Sequence of chain B:
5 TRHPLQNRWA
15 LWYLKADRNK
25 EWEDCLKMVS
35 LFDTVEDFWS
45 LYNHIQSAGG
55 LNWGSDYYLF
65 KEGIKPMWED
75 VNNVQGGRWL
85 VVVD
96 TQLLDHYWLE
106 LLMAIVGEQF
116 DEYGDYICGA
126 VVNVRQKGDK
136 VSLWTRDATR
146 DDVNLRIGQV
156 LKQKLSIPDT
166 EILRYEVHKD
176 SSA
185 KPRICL

Sequence of chain A:
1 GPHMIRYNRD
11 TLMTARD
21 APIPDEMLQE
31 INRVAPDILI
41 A

Residue-level contacts at the interface:
Residue S34 in chain B contacts residue M27 in chain A (closest heavy-atom distance 4.0 Å).
Residue Q114 in chain B is in contact with residue N8 in chain A (closest heavy-atom distance 3.7 Å).
Residue Q10 in chain B interacts with residue I5 in chain A (closest heavy-atom distance 2.9 Å).
Residue Q10 in chain B is in contact with residue M4 in chain A (closest heavy-atom distance 3.4 Å).
Residue W43 in chain B is in contact with residue R16 in chain A (closest heavy-atom distance 3.4 Å).
Residue V39 in chain B is in contact with residue A15 in chain A (closest heavy-atom distance 3.9 Å).
Residue Q50 in chain B interacts with residue I40 in chain A (closest heavy-atom distance 3.8 Å).
Residue L9 in chain B interacts with residue Y7 in chain A (closest heavy-atom distance 4.1 Å).
Residue Y17 in chain B contacts residue I38 in chain A (closest heavy-atom distance 3.6 Å).
Residue E113 in chain B contacts residue I5 in chain A (closest heavy-atom distance 3.5 Å).
Residue H48 in chain B interacts with residue I38 in chain A (closest heavy-atom distance 3.9 Å).
Residue Y46 in chain B contacts residue R16 in chain A (closest heavy-atom distance 3.8 Å).
Residue D116 in chain B interacts with residue R6 in chain A (closest heavy-atom distance 3.0 Å).
Residue S34 in chain B interacts with residue E30 in chain A (closest heavy-atom distance 3.0 Å).
Residue P8 in chain B contacts residue I5 in chain A (closest heavy-atom distance 3.6 Å).
Residue Q50 in chain B interacts with residue I38 in chain A (closest heavy-atom distance 2.8 Å).
Residue V33 in chain B is in contact with residue E30 in chain A (closest heavy-atom distance 3.5 Å).
Residue Q114 in chain B contacts residue Y7 in chain A (closest heavy-atom distance 3.2 Å).
Residue Y17 in chain B contacts residue D37 in chain A (closest heavy-atom distance 2.6 Å).
Residue Q114 in chain B contacts residue R6 in chain A (closest heavy-atom distance 4.0 Å).
Residue V39 in chain B contacts residue L12 in chain A (closest heavy-atom distance 3.7 Å).
Residue M108 in chain B interacts with residue L12 in chain A (closest heavy-atom distance 3.6 Å).
Residue M108 in chain B contacts residue M13 in chain A (closest heavy-atom distance 4.0 Å).
Residue Y17 in chain B interacts with residue A35 in chain A (closest heavy-atom distance 3.7 Å).
Residue E105 in chain B contacts residue R9 in chain A (closest heavy-atom distance 2.8 Å).
Residue S44 in chain B contacts residue I23 in chain A (closest heavy-atom distance 3.4 Å).
Residue V33 in chain B contacts residue V34 in chain A (closest heavy-atom distance 3.7 Å).
Residue G112 in chain B contacts residue Y7 in chain A (closest heavy-atom distance 3.0 Å).
Residue M32 in chain B contacts residue V34 in chain A (closest heavy-atom distance 3.8 Å).
Residue V33 in chain B is in contact with residue I31 in chain A (closest heavy-atom distance 3.8 Å).
Residue H48 in chain B is in contact with residue L39 in chain A (closest heavy-atom distance 3.7 Å).
Residue M108 in chain B contacts residue R9 in chain A (closest heavy-atom distance 3.9 Å).
Residue H7 in chain B interacts with residue Y7 in chain A (closest heavy-atom distance 3.3 Å).
Residue H48 in chain B is in contact with residue I40 in chain A (closest heavy-atom distance 2.9 Å).
Residue I49 in chain B contacts residue I31 in chain A (closest heavy-atom distance 4.0 Å).
Residue P8 in chain B interacts with residue Y7 in chain A (closest heavy-atom distance 2.6 Å).
Residue G112 in chain B contacts residue R6 in chain A (closest heavy-atom distance 3.3 Å).
Residue H48 in chain B contacts residue A41 in chain A (closest heavy-atom distance 4.1 Å).
Residue V33 in chain B contacts residue A35 in chain A (closest heavy-atom distance 4.0 Å).
Residue K19 in chain B interacts with residue D37 in chain A (closest heavy-atom distance 3.5 Å).
Residue I49 in chain B interacts with residue I40 in chain A (closest heavy-atom distance 3.8 Å).
Residue S44 in chain B contacts residue M27 in chain A (closest heavy-atom distance 4.1 Å).
Residue L55 in chain B is in contact with residue I38 in chain A (closest heavy-atom distance 4.4 Å).
Residue W43 in chain B interacts with residue M13 in chain A (closest heavy-atom distance 4.3 Å).
Residue D41 in chain B is in contact with residue P24 in chain A (closest heavy-atom distance 3.6 Å).
Residue Y61 in chain B interacts with residue I38 in chain A (closest heavy-atom distance 3.7 Å).
Residue V39 in chain B is in contact with residue Y7 in chain A (closest heavy-atom distance 3.9 Å).
Residue E113 in chain B contacts residue R6 in chain A (closest heavy-atom distance 2.8 Å).
Residue W43 in chain B interacts with residue L12 in chain A (closest heavy-atom distance 2.8 Å).
Residue S44 in chain B contacts residue P24 in chain A (closest heavy-atom distance 4.0 Å).
Residue L45 in chain B contacts residue M27 in chain A (closest heavy-atom distance 3.7 Å).
Residue W43 in chain B is in contact with residue A15 in chain A (closest heavy-atom distance 4.2 Å).
Residue L45 in chain B is in contact with residue I31 in chain A (closest heavy-atom distance 3.7 Å).
Residue H48 in chain B contacts residue A21 in chain A (closest heavy-atom distance 3.2 Å).
Residue N47 in chain B contacts residue R16 in chain A (closest heavy-atom distance 2.8 Å).
Residue V111 in chain B is in contact with residue L12 in chain A (closest heavy-atom distance 4.1 Å).
Residue D41 in chain B contacts residue M27 in chain A (closest heavy-atom distance 3.6 Å).
Residue I49 in chain B interacts with residue I38 in chain A (closest heavy-atom distance 3.2 Å).
Residue H48 in chain B contacts residue I23 in chain A (closest heavy-atom distance 2.9 Å).
Residue L104 in chain B interacts with residue R16 in chain A (closest heavy-atom distance 4.2 Å).

These two protein chains interact to form a complex.